Sequence of the second protein:
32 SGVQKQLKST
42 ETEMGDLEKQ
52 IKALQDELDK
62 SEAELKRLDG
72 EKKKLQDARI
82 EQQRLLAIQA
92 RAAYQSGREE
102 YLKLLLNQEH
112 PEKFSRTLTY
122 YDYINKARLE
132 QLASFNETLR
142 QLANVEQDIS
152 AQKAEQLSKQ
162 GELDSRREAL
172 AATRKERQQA

Sequence of the first protein:
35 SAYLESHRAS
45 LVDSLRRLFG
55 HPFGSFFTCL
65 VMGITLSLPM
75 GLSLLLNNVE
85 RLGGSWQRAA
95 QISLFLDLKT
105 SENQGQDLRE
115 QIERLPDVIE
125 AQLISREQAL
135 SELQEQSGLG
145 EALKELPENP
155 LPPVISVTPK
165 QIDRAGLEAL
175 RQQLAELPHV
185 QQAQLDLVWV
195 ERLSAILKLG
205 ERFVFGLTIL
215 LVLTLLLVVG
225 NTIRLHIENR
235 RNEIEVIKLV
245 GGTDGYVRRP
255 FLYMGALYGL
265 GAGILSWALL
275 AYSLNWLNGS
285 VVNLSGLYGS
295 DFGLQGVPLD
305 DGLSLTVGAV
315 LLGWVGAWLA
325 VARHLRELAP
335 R

The following describes two proteins that form a bound complex.

Residue-level contacts at the interface:
Residue K148 in the first protein contacts residue L86 in the second protein (closest heavy-atom distance 4.0 Å).
Residue Q185 in the first protein contacts residue Y124 in the second protein (closest heavy-atom distance 2.3 Å).
Residue A146 in the first protein is in contact with residue L86 in the second protein (closest heavy-atom distance 4.3 Å).
Residue Q186 in the first protein interacts with residue T120 in the second protein (closest heavy-atom distance 4.3 Å).
Residue D190 in the first protein contacts residue S116 in the second protein (closest heavy-atom distance 4.2 Å).
Residue S89 in the first protein is in contact with residue L106 in the second protein (closest heavy-atom distance 4.2 Å).
Residue A93 in the first protein interacts with residue P112 in the second protein (closest heavy-atom distance 4.1 Å).
Residue A93 in the first protein interacts with residue L106 in the second protein (closest heavy-atom distance 4.5 Å).
Residue Q140 in the first protein interacts with residue S97 in the second protein (closest heavy-atom distance 4.2 Å).
Residue S141 in the first protein is in contact with residue A93 in the second protein (closest heavy-atom distance 4.5 Å).
Residue A93 in the first protein is in contact with residue E113 in the second protein (closest heavy-atom distance 4.3 Å).
Residue L147 in the first protein interacts with residue I125 in the second protein (closest heavy-atom distance 3.8 Å).
Residue Q140 in the first protein interacts with residue T118 in the second protein (closest heavy-atom distance 3.6 Å).
Residue L150 in the first protein interacts with residue A128 in the second protein (closest heavy-atom distance 4.2 Å).
Residue F99 in the first protein contacts residue R117 in the second protein (closest heavy-atom distance 3.6 Å).
Residue Q188 in the first protein interacts with residue S116 in the second protein (closest heavy-atom distance 4.6 Å).
Residue L143 in the first protein is in contact with residue Q90 in the second protein (closest heavy-atom distance 4.7 Å).
Residue I128 in the first protein interacts with residue R117 in the second protein (closest heavy-atom distance 4.3 Å).
Residue Y292 in the first protein interacts with residue L107 in the second protein (closest heavy-atom distance 3.5 Å).
Residue L150 in the first protein is in contact with residue Q132 in the second protein (closest heavy-atom distance 3.9 Å).
Residue Q95 in the first protein interacts with residue R117 in the second protein (closest heavy-atom distance 3.7 Å).
Residue K148 in the first protein contacts residue R85 in the second protein (closest heavy-atom distance 4.4 Å).
Residue F99 in the first protein interacts with residue Y124 in the second protein (closest heavy-atom distance 3.3 Å).
Residue S141 in the first protein is in contact with residue S97 in the second protein (closest heavy-atom distance 4.5 Å).
Residue F99 in the first protein is in contact with residue Y121 in the second protein (closest heavy-atom distance 3.5 Å).
Residue S141 in the first protein interacts with residue Y122 in the second protein (closest heavy-atom distance 3.2 Å).
Residue W193 in the first protein interacts with residue P112 in the second protein (closest heavy-atom distance 4.4 Å).
Residue F99 in the first protein is in contact with residue T120 in the second protein (closest heavy-atom distance 3.3 Å).
Residue W193 in the first protein contacts residue Y102 in the second protein (closest heavy-atom distance 3.4 Å).
Residue Q140 in the first protein contacts residue K114 in the second protein (closest heavy-atom distance 3.2 Å).
Residue Q186 in the first protein interacts with residue K127 in the second protein (closest heavy-atom distance 4.7 Å).
Residue L155 in the first protein interacts with residue Y121 in the second protein (closest heavy-atom distance 4.3 Å).
Residue E149 in the first protein is in contact with residue E82 in the second protein (closest heavy-atom distance 3.9 Å).
Residue P156 in the first protein is in contact with residue Y124 in the second protein (closest heavy-atom distance 4.0 Å).
Residue Q140 in the first protein is in contact with residue F115 in the second protein (closest heavy-atom distance 3.3 Å).
Residue E149 in the first protein interacts with residue L86 in the second protein (closest heavy-atom distance 4.7 Å).
Residue A146 in the first protein is in contact with residue R129 in the second protein (closest heavy-atom distance 3.4 Å).
Residue E149 in the first protein is in contact with residue Q132 in the second protein (closest heavy-atom distance 3.5 Å).
Residue V158 in the first protein contacts residue Y121 in the second protein (closest heavy-atom distance 3.1 Å).
Residue A133 in the first protein interacts with residue Y121 in the second protein (closest heavy-atom distance 4.7 Å).
Residue Y292 in the first protein contacts residue Q109 in the second protein (closest heavy-atom distance 3.4 Å).
Residue L137 in the first protein interacts with residue Y121 in the second protein (closest heavy-atom distance 3.9 Å).
Residue S97 in the first protein interacts with residue R117 in the second protein (closest heavy-atom distance 4.3 Å).
Residue I200 in the first protein is in contact with residue L103 in the second protein (closest heavy-atom distance 4.3 Å).
Residue E136 in the first protein interacts with residue H111 in the second protein (closest heavy-atom distance 4.0 Å).
Residue K148 in the first protein interacts with residue E82 in the second protein (closest heavy-atom distance 3.5 Å).
Residue L143 in the first protein interacts with residue A93 in the second protein (closest heavy-atom distance 4.3 Å).
Residue L143 in the first protein is in contact with residue Y122 in the second protein (closest heavy-atom distance 3.9 Å).
Residue L155 in the first protein interacts with residue Y124 in the second protein (closest heavy-atom distance 4.3 Å).
Residue L143 in the first protein contacts residue I89 in the second protein (closest heavy-atom distance 4.6 Å).
Residue P154 in the first protein interacts with residue A128 in the second protein (closest heavy-atom distance 3.5 Å).
Residue D190 in the first protein is in contact with residue Y102 in the second protein (closest heavy-atom distance 4.0 Å).
Residue L137 in the first protein contacts residue T118 in the second protein (closest heavy-atom distance 4.4 Å).
Residue Q188 in the first protein is in contact with residue T120 in the second protein (closest heavy-atom distance 3.2 Å).
Residue L100 in the first protein is in contact with residue Y124 in the second protein (closest heavy-atom distance 4.6 Å).
Residue Q140 in the first protein interacts with residue H111 in the second protein (closest heavy-atom distance 4.0 Å).
Residue R92 in the first protein interacts with residue E113 in the second protein (closest heavy-atom distance 2.8 Å).
Residue E136 in the first protein interacts with residue K114 in the second protein (closest heavy-atom distance 3.7 Å).
Residue Q95 in the first protein is in contact with residue E113 in the second protein (closest heavy-atom distance 3.3 Å).
Residue Q186 in the first protein is in contact with residue Y124 in the second protein (closest heavy-atom distance 3.5 Å).